Sequence of protein 2:
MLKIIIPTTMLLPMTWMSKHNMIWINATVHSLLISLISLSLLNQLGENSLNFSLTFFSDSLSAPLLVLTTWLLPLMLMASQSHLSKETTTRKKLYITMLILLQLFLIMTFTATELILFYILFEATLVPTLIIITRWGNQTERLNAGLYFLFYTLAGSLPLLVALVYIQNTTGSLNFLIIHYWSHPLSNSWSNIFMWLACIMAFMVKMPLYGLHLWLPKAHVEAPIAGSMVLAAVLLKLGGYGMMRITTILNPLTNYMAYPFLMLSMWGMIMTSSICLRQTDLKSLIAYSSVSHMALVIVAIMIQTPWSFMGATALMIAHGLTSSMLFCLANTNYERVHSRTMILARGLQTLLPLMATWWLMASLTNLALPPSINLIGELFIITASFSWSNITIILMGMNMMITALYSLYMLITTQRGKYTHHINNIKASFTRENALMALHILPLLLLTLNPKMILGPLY

Sequence of protein 1:
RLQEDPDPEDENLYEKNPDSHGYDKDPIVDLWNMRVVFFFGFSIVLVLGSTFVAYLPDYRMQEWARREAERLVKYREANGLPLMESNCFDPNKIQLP

Contacts between the two chains:
Residue L442 in protein 2 interacts with residue L99 in protein 1 (closest heavy-atom distance 3.7 Å).
Residue I25 in protein 2 contacts residue N86 in protein 1 (closest heavy-atom distance 3.7 Å).
Residue S85 in protein 2 interacts with residue K78 in protein 1 (closest heavy-atom distance 3.9 Å).
Residue T28 in protein 2 is in contact with residue V90 in protein 1 (closest heavy-atom distance 3.9 Å).
Residue K86 in protein 2 interacts with residue D60 in protein 1 (closest heavy-atom distance 4.2 Å).
Residue F430 in protein 2 interacts with residue G75 in protein 1 (closest heavy-atom distance 3.5 Å).
Residue L45 in protein 2 interacts with residue Y112 in protein 1 (closest heavy-atom distance 3.1 Å).
Residue L36 in protein 2 interacts with residue V98 in protein 1 (closest heavy-atom distance 3.8 Å).
Residue W24 in protein 2 interacts with residue D77 in protein 1 (closest heavy-atom distance 3.8 Å).
Residue W71 in protein 2 contacts residue L99 in protein 1 (closest heavy-atom distance 3.7 Å).
Residue L39 in protein 2 interacts with residue G102 in protein 1 (closest heavy-atom distance 3.2 Å).
Residue F430 in protein 2 interacts with residue L66 in protein 1 (closest heavy-atom distance 3.8 Å).
Residue S35 in protein 2 interacts with residue V98 in protein 1 (closest heavy-atom distance 3.8 Å).
Residue L439 in protein 2 contacts residue F95 in protein 1 (closest heavy-atom distance 3.4 Å).
Residue S429 in protein 2 is in contact with residue Y67 in protein 1 (closest heavy-atom distance 3.4 Å).
Residue G46 in protein 2 is in contact with residue Y112 in protein 1 (closest heavy-atom distance 2.4 Å).
Residue T431 in protein 2 interacts with residue G75 in protein 1 (closest heavy-atom distance 4.1 Å).
Residue I25 in protein 2 contacts residue V89 in protein 1 (closest heavy-atom distance 4.0 Å).
Residue A435 in protein 2 contacts residue F91 in protein 1 (closest heavy-atom distance 3.4 Å).
Residue Q81 in protein 2 is in contact with residue N86 in protein 1 (closest heavy-atom distance 3.0 Å).
Residue A428 in protein 2 contacts residue Y67 in protein 1 (closest heavy-atom distance 4.0 Å).
Residue Y459 in protein 2 is in contact with residue R113 in protein 1 (closest heavy-atom distance 3.1 Å).
Residue L442 in protein 2 is in contact with residue F95 in protein 1 (closest heavy-atom distance 4.2 Å).
Residue N43 in protein 2 is in contact with residue Y112 in protein 1 (closest heavy-atom distance 3.2 Å).
Residue K427 in protein 2 interacts with residue Y67 in protein 1 (closest heavy-atom distance 3.2 Å).
Residue N43 in protein 2 contacts residue P110 in protein 1 (closest heavy-atom distance 3.9 Å).
Residue K427 in protein 2 contacts residue N65 in protein 1 (closest heavy-atom distance 3.1 Å).
Residue V29 in protein 2 is in contact with residue V89 in protein 1 (closest heavy-atom distance 4.0 Å).
Residue L32 in protein 2 interacts with residue V90 in protein 1 (closest heavy-atom distance 4.3 Å).
Residue L39 in protein 2 contacts residue F105 in protein 1 (closest heavy-atom distance 4.3 Å).
Residue Q44 in protein 2 is in contact with residue Y112 in protein 1 (closest heavy-atom distance 3.5 Å).
Residue E47 in protein 2 interacts with residue M114 in protein 1 (closest heavy-atom distance 4.1 Å).
Residue N43 in protein 2 is in contact with residue L109 in protein 1 (closest heavy-atom distance 3.6 Å).
Residue L439 in protein 2 is in contact with residue G94 in protein 1 (closest heavy-atom distance 4.5 Å).
Residue L42 in protein 2 interacts with residue V106 in protein 1 (closest heavy-atom distance 3.8 Å).
Residue I25 in protein 2 is in contact with residue V82 in protein 1 (closest heavy-atom distance 3.5 Å).
Residue T431 in protein 2 interacts with residue H74 in protein 1 (closest heavy-atom distance 3.4 Å).
Residue Q81 in protein 2 interacts with residue Y76 in protein 1 (closest heavy-atom distance 2.9 Å).
Residue N450 in protein 2 interacts with residue V106 in protein 1 (closest heavy-atom distance 4.3 Å).
Residue R432 in protein 2 interacts with residue Y76 in protein 1 (closest heavy-atom distance 3.2 Å).
Residue M78 in protein 2 contacts residue V90 in protein 1 (closest heavy-atom distance 3.5 Å).
Residue K452 in protein 2 interacts with residue R113 in protein 1 (closest heavy-atom distance 2.3 Å).
Residue L42 in protein 2 interacts with residue L109 in protein 1 (closest heavy-atom distance 4.1 Å).
Residue S40 in protein 2 is in contact with residue F105 in protein 1 (closest heavy-atom distance 3.8 Å).
Residue L45 in protein 2 interacts with residue M114 in protein 1 (closest heavy-atom distance 4.1 Å).
Residue V29 in protein 2 interacts with residue F93 in protein 1 (closest heavy-atom distance 3.3 Å).
Residue F430 in protein 2 interacts with residue Y67 in protein 1 (closest heavy-atom distance 3.1 Å).
Residue T431 in protein 2 is in contact with residue F91 in protein 1 (closest heavy-atom distance 3.6 Å).
Residue R432 in protein 2 is in contact with residue H74 in protein 1 (closest heavy-atom distance 4.0 Å).
Residue G46 in protein 2 interacts with residue R113 in protein 1 (closest heavy-atom distance 3.3 Å).
Residue M453 in protein 2 is in contact with residue R113 in protein 1 (closest heavy-atom distance 3.2 Å).
Residue S82 in protein 2 interacts with residue Y76 in protein 1 (closest heavy-atom distance 4.0 Å).
Residue W71 in protein 2 is in contact with residue V98 in protein 1 (closest heavy-atom distance 3.9 Å).
Residue W71 in protein 2 interacts with residue G94 in protein 1 (closest heavy-atom distance 4.5 Å).
Residue L32 in protein 2 contacts residue G94 in protein 1 (closest heavy-atom distance 4.0 Å).
Residue L32 in protein 2 is in contact with residue F93 in protein 1 (closest heavy-atom distance 3.5 Å).
Residue L36 in protein 2 is in contact with residue I97 in protein 1 (closest heavy-atom distance 3.4 Å).
Residue L32 in protein 2 interacts with residue V98 in protein 1 (closest heavy-atom distance 4.1 Å).
Residue L446 in protein 2 is in contact with residue L99 in protein 1 (closest heavy-atom distance 4.1 Å).
Residue L33 in protein 2 is in contact with residue F93 in protein 1 (closest heavy-atom distance 4.4 Å).

These two protein chains interact to form a complex.